Sequence of the second protein:
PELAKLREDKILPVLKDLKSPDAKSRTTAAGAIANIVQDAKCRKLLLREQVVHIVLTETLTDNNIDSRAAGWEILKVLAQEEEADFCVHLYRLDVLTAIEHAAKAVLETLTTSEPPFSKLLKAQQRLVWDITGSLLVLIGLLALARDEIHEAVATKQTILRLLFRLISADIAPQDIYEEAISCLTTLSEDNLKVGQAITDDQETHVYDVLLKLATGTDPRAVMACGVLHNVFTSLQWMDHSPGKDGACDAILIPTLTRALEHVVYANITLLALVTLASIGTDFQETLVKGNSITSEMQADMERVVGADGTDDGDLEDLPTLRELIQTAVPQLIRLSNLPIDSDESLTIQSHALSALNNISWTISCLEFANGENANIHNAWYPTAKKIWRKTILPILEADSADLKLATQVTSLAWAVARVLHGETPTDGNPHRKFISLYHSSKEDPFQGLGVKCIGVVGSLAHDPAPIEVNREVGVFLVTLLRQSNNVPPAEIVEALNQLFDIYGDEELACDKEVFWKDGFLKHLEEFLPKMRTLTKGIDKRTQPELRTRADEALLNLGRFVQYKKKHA

Sequence of the first protein:
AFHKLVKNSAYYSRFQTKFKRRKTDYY

These two protein chains interact to form a complex.

Contacts between the two chains:
Residue R489 in the second protein contacts residue Y20 in the first protein (closest heavy-atom distance 4.3 Å).
Residue F584 in the second protein interacts with residue H11 in the first protein (closest heavy-atom distance 4.6 Å).
Residue Y647 in the second protein contacts residue A9 in the first protein (closest heavy-atom distance 3.1 Å).
Residue L639 in the second protein interacts with residue K12 in the first protein (closest heavy-atom distance 4.1 Å).
Residue T189 in the second protein interacts with residue R29 in the first protein (closest heavy-atom distance 2.1 Å).
Residue Q298 in the second protein contacts residue S17 in the first protein (closest heavy-atom distance 3.1 Å).
Residue F644 in the second protein is in contact with residue F10 in the first protein (closest heavy-atom distance 2.5 Å).
Residue S482 in the second protein contacts residue F23 in the first protein (closest heavy-atom distance 4.5 Å).
Residue N428 in the second protein contacts residue F23 in the first protein (closest heavy-atom distance 3.7 Å).
Residue W432 in the second protein is in contact with residue Q24 in the first protein (closest heavy-atom distance 4.4 Å).
Residue E84 in the second protein interacts with residue Y38 in the first protein (closest heavy-atom distance 4.4 Å).
Residue N429 in the second protein is in contact with residue Q24 in the first protein (closest heavy-atom distance 2.3 Å).
Residue L147 in the second protein contacts residue R30 in the first protein (closest heavy-atom distance 4.0 Å).
Residue N581 in the second protein contacts residue H11 in the first protein (closest heavy-atom distance 3.7 Å).
Residue T295 in the second protein is in contact with residue T25 in the first protein (closest heavy-atom distance 4.5 Å).
Residue C436 in the second protein contacts residue Y20 in the first protein (closest heavy-atom distance 3.9 Å).
Residue N640 in the second protein interacts with residue K12 in the first protein (closest heavy-atom distance 2.9 Å).
Residue D585 in the second protein contacts residue H11 in the first protein (closest heavy-atom distance 3.8 Å).
Residue S185 in the second protein contacts residue R29 in the first protein (closest heavy-atom distance 3.3 Å).
Residue F530 in the second protein interacts with residue R22 in the first protein (closest heavy-atom distance 3.7 Å).
Residue T188 in the second protein interacts with residue R29 in the first protein (closest heavy-atom distance 3.9 Å).
Residue G294 in the second protein is in contact with residue Q24 in the first protein (closest heavy-atom distance 3.6 Å).
Residue D589 in the second protein is in contact with residue A9 in the first protein (closest heavy-atom distance 4.6 Å).
Residue A291 in the second protein is in contact with residue Q24 in the first protein (closest heavy-atom distance 4.1 Å).
Residue N429 in the second protein contacts residue T25 in the first protein (closest heavy-atom distance 2.6 Å).
Residue E629 in the second protein is in contact with residue Y19 in the first protein (closest heavy-atom distance 3.9 Å).
Residue R633 in the second protein interacts with residue Y20 in the first protein (closest heavy-atom distance 4.5 Å).
Residue W432 in the second protein is in contact with residue F23 in the first protein (closest heavy-atom distance 3.4 Å).
Residue W485 in the second protein interacts with residue Y20 in the first protein (closest heavy-atom distance 3.8 Å).
Residue D528 in the second protein interacts with residue R22 in the first protein (closest heavy-atom distance 2.9 Å).
Residue C436 in the second protein interacts with residue S17 in the first protein (closest heavy-atom distance 4.2 Å).
Residue L147 in the second protein contacts residue R29 in the first protein (closest heavy-atom distance 3.9 Å).
Residue T433 in the second protein contacts residue Q24 in the first protein (closest heavy-atom distance 2.3 Å).
Residue Q531 in the second protein contacts residue F23 in the first protein (closest heavy-atom distance 3.8 Å).
Residue R643 in the second protein contacts residue K12 in the first protein (closest heavy-atom distance 2.8 Å).
Residue E636 in the second protein contacts residue L13 in the first protein (closest heavy-atom distance 3.6 Å).
Residue N428 in the second protein contacts residue Q24 in the first protein (closest heavy-atom distance 4.4 Å).
Residue N640 in the second protein interacts with residue H11 in the first protein (closest heavy-atom distance 3.0 Å).
Residue N428 in the second protein contacts residue T25 in the first protein (closest heavy-atom distance 4.2 Å).
Residue V288 in the second protein is in contact with residue F27 in the first protein (closest heavy-atom distance 4.2 Å).
Residue I430 in the second protein is in contact with residue Q24 in the first protein (closest heavy-atom distance 3.9 Å).
Residue F644 in the second protein contacts residue A9 in the first protein (closest heavy-atom distance 3.2 Å).
Residue E636 in the second protein interacts with residue K12 in the first protein (closest heavy-atom distance 3.6 Å).
Residue G588 in the second protein contacts residue A9 in the first protein (closest heavy-atom distance 2.6 Å).
Residue E192 in the second protein interacts with residue R29 in the first protein (closest heavy-atom distance 3.2 Å).
Residue Q298 in the second protein interacts with residue S21 in the first protein (closest heavy-atom distance 4.6 Å).
Residue N640 in the second protein contacts residue F10 in the first protein (closest heavy-atom distance 4.3 Å).
Residue Q531 in the second protein contacts residue R22 in the first protein (closest heavy-atom distance 3.8 Å).
Residue S425 in the second protein interacts with residue T25 in the first protein (closest heavy-atom distance 3.9 Å).
Residue R633 in the second protein is in contact with residue Y19 in the first protein (closest heavy-atom distance 3.8 Å).
Residue F530 in the second protein is in contact with residue F23 in the first protein (closest heavy-atom distance 3.4 Å).
Residue W485 in the second protein is in contact with residue F23 in the first protein (closest heavy-atom distance 3.3 Å).
Residue L144 in the second protein interacts with residue R30 in the first protein (closest heavy-atom distance 4.4 Å).
Residue K536 in the second protein interacts with residue F23 in the first protein (closest heavy-atom distance 3.7 Å).
Residue W432 in the second protein is in contact with residue Y20 in the first protein (closest heavy-atom distance 3.4 Å).
Residue E192 in the second protein is in contact with residue K28 in the first protein (closest heavy-atom distance 3.7 Å).
Residue E636 in the second protein interacts with residue V14 in the first protein (closest heavy-atom distance 3.8 Å).
Residue T295 in the second protein is in contact with residue Q24 in the first protein (closest heavy-atom distance 2.6 Å).
Residue T295 in the second protein interacts with residue K26 in the first protein (closest heavy-atom distance 4.0 Å).
Residue E629 in the second protein contacts residue R22 in the first protein (closest heavy-atom distance 2.2 Å).